Residue-level contacts at the interface:
Residue K885 in protein 2 contacts residue D122 in protein 1 (closest heavy-atom distance 3.9 Å).
Residue R889 in protein 2 contacts residue D129 in protein 1 (closest heavy-atom distance 4.5 Å).
Residue R892 in protein 2 contacts residue T126 in protein 1 (closest heavy-atom distance 3.1 Å).
Residue R896 in protein 2 contacts residue E130 in protein 1 (closest heavy-atom distance 3.7 Å).
Residue R889 in protein 2 interacts with residue Q125 in protein 1 (closest heavy-atom distance 3.8 Å).
Residue R896 in protein 2 is in contact with residue D129 in protein 1 (closest heavy-atom distance 3.0 Å).

Sequence of protein 1:
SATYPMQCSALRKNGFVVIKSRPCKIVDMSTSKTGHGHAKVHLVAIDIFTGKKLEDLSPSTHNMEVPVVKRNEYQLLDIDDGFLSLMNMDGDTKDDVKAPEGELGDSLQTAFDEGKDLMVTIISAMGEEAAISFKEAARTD

Sequence of protein 2:
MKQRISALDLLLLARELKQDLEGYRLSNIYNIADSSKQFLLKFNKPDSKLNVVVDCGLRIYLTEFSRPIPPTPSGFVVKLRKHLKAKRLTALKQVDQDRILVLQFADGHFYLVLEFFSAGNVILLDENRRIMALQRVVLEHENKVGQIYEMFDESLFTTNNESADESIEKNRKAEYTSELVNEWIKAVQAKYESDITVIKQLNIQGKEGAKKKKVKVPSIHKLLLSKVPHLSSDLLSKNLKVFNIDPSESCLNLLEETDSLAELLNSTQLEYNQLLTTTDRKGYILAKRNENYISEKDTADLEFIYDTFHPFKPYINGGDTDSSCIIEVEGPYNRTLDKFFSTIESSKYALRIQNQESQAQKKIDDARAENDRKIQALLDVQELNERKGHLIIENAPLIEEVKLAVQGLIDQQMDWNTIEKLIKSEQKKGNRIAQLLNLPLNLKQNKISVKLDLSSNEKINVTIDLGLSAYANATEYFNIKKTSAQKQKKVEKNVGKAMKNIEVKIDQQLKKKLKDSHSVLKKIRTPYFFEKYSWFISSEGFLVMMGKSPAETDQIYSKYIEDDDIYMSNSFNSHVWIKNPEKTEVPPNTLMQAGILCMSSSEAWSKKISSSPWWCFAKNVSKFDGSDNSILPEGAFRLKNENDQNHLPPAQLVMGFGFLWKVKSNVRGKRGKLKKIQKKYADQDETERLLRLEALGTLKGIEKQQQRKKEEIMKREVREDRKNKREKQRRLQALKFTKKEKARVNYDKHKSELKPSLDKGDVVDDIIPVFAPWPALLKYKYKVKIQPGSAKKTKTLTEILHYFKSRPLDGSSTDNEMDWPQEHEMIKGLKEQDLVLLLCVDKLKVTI

The following describes two proteins that form a bound complex.